These two protein chains interact to form a complex.

Sequence of chain B:
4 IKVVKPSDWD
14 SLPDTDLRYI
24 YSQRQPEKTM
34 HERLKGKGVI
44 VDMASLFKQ

Sequence of chain A:
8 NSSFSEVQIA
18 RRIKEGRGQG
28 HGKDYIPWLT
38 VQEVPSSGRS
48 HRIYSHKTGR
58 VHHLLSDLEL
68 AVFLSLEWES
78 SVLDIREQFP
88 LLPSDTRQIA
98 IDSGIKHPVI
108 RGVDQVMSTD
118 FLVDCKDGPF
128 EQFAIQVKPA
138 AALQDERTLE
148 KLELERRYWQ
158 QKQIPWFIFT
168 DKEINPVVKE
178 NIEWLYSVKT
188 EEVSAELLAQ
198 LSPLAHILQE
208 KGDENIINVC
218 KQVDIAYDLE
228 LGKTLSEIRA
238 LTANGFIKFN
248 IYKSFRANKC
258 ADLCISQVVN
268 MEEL

Residue-level contacts at the interface:
Residue E76 in chain A interacts with residue F50 in chain B (closest heavy-atom distance 3.4 Å).
Residue T167 in chain A is in contact with residue H34 in chain B (closest heavy-atom distance 3.4 Å).
Residue C122 in chain A interacts with residue F50 in chain B (closest heavy-atom distance 3.7 Å).
Residue G101 in chain A interacts with residue R21 in chain B (closest heavy-atom distance 3.7 Å).
Residue I165 in chain A interacts with residue I43 in chain B (closest heavy-atom distance 3.3 Å).
Residue E170 in chain A is in contact with residue I43 in chain B (closest heavy-atom distance 3.4 Å).
Residue G101 in chain A is in contact with residue V6 in chain B (closest heavy-atom distance 3.2 Å).
Residue L149 in chain A is in contact with residue L20 in chain B (closest heavy-atom distance 3.7 Å).
Residue F130 in chain A is in contact with residue L49 in chain B (closest heavy-atom distance 3.7 Å).
Residue F164 in chain A is in contact with residue L49 in chain B (closest heavy-atom distance 3.5 Å).
Residue G101 in chain A is in contact with residue K5 in chain B (closest heavy-atom distance 3.8 Å).
Residue E143 in chain A contacts residue P9 in chain B (closest heavy-atom distance 3.2 Å).
Residue S100 in chain A is in contact with residue R21 in chain B (closest heavy-atom distance 2.9 Å).
Residue L140 in chain A is in contact with residue H34 in chain B (closest heavy-atom distance 3.8 Å).
Residue F166 in chain A interacts with residue M46 in chain B (closest heavy-atom distance 3.1 Å).
Residue E170 in chain A interacts with residue V44 in chain B (closest heavy-atom distance 3.3 Å).
Residue Q141 in chain A interacts with residue Y24 in chain B (closest heavy-atom distance 3.7 Å).
Residue G101 in chain A is in contact with residue V7 in chain B (closest heavy-atom distance 2.9 Å).
Residue L140 in chain A interacts with residue M33 in chain B (closest heavy-atom distance 3.3 Å).
Residue E147 in chain A contacts residue W12 in chain B (closest heavy-atom distance 3.8 Å).
Residue F127 in chain A contacts residue L49 in chain B (closest heavy-atom distance 3.7 Å).
Residue L146 in chain A interacts with residue M33 in chain B (closest heavy-atom distance 3.8 Å).
Residue Q141 in chain A interacts with residue M33 in chain B (closest heavy-atom distance 2.7 Å).
Residue F166 in chain A is in contact with residue V44 in chain B (closest heavy-atom distance 3.1 Å).
Residue R154 in chain A interacts with residue R21 in chain B (closest heavy-atom distance 3.9 Å).
Residue I165 in chain A interacts with residue V44 in chain B (closest heavy-atom distance 3.7 Å).
Residue L73 in chain A interacts with residue F50 in chain B (closest heavy-atom distance 4.1 Å).
Residue I165 in chain A interacts with residue V42 in chain B (closest heavy-atom distance 3.0 Å).
Residue V79 in chain A is in contact with residue F50 in chain B (closest heavy-atom distance 3.5 Å).
Residue E150 in chain A is in contact with residue L20 in chain B (closest heavy-atom distance 2.9 Å).
Residue L140 in chain A interacts with residue I43 in chain B (closest heavy-atom distance 3.6 Å).
Residue F164 in chain A contacts residue V42 in chain B (closest heavy-atom distance 3.4 Å).
Residue Q141 in chain A is in contact with residue T32 in chain B (closest heavy-atom distance 3.6 Å).
Residue E150 in chain A contacts residue R21 in chain B (closest heavy-atom distance 4.1 Å).
Residue K169 in chain A is in contact with residue H34 in chain B (closest heavy-atom distance 3.5 Å).
Residue F164 in chain A is in contact with residue G41 in chain B (closest heavy-atom distance 3.6 Å).
Residue F164 in chain A interacts with residue V44 in chain B (closest heavy-atom distance 3.8 Å).
Residue V69 in chain A is in contact with residue M46 in chain B (closest heavy-atom distance 3.9 Å).
Residue K103 in chain A is in contact with residue V6 in chain B (closest heavy-atom distance 4.1 Å).
Residue P126 in chain A is in contact with residue L49 in chain B (closest heavy-atom distance 3.0 Å).
Residue L146 in chain A interacts with residue Y24 in chain B (closest heavy-atom distance 3.5 Å).
Residue F130 in chain A interacts with residue F50 in chain B (closest heavy-atom distance 3.6 Å).
Residue P126 in chain A interacts with residue F50 in chain B (closest heavy-atom distance 3.9 Å).
Residue Y249 in chain A is in contact with residue M46 in chain B (closest heavy-atom distance 3.8 Å).
Residue S78 in chain A contacts residue F50 in chain B (closest heavy-atom distance 3.3 Å).
Residue E170 in chain A contacts residue D45 in chain B (closest heavy-atom distance 3.9 Å).
Residue F166 in chain A interacts with residue L49 in chain B (closest heavy-atom distance 3.8 Å).
Residue F166 in chain A contacts residue D45 in chain B (closest heavy-atom distance 3.4 Å).
Residue P126 in chain A contacts residue K51 in chain B (closest heavy-atom distance 3.9 Å).
Residue E143 in chain A interacts with residue W12 in chain B (closest heavy-atom distance 3.5 Å).
Residue R154 in chain A is in contact with residue D19 in chain B (closest heavy-atom distance 2.8 Å).
Residue R153 in chain A interacts with residue T18 in chain B (closest heavy-atom distance 3.2 Å).
Residue E170 in chain A is in contact with residue K38 in chain B (closest heavy-atom distance 2.8 Å).
Residue R153 in chain A interacts with residue D19 in chain B (closest heavy-atom distance 4.0 Å).
Residue L73 in chain A contacts residue M46 in chain B (closest heavy-atom distance 3.9 Å).
Residue E150 in chain A interacts with residue D19 in chain B (closest heavy-atom distance 3.1 Å).
Residue I102 in chain A contacts residue R21 in chain B (closest heavy-atom distance 3.1 Å).
Residue E170 in chain A interacts with residue H34 in chain B (closest heavy-atom distance 2.7 Å).
Residue S72 in chain A is in contact with residue M46 in chain B (closest heavy-atom distance 3.7 Å).
Residue R153 in chain A is in contact with residue L20 in chain B (closest heavy-atom distance 4.0 Å).